Sequence of chain A:
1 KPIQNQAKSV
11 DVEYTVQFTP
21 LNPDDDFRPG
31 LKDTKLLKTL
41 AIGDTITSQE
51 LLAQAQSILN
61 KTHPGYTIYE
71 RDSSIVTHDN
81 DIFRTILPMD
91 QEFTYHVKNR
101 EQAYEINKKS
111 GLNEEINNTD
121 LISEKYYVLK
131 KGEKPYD

Sequence of chain B:
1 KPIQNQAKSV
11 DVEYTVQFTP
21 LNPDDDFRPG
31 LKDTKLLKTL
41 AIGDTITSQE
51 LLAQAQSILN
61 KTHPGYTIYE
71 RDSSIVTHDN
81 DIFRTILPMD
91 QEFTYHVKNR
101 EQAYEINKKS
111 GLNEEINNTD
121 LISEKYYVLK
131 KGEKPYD

The following describes two proteins that form a bound complex.

Residue-level contacts at the interface:
Residue I86 in chain B contacts residue L87 in chain A (closest heavy-atom distance 3.3 Å).
Residue D90 in chain B is in contact with residue R84 in chain A (closest heavy-atom distance 2.7 Å).
Residue E70 in chain B is in contact with residue R84 in chain A (closest heavy-atom distance 4.6 Å).
Residue R84 in chain B interacts with residue M89 in chain A (closest heavy-atom distance 4.6 Å).
Residue R84 in chain B interacts with residue Q91 in chain A (closest heavy-atom distance 3.9 Å).
Residue M89 in chain B contacts residue R84 in chain A (closest heavy-atom distance 4.2 Å).
Residue Q91 in chain B interacts with residue R84 in chain A (closest heavy-atom distance 4.8 Å).
Residue I86 in chain B is in contact with residue P88 in chain A (closest heavy-atom distance 3.8 Å).
Residue R84 in chain B is in contact with residue D90 in chain A (closest heavy-atom distance 2.7 Å).
Residue P88 in chain B contacts residue I86 in chain A (closest heavy-atom distance 3.8 Å).
Residue I75 in chain B is in contact with residue M89 in chain A (closest heavy-atom distance 3.9 Å).
Residue I86 in chain B is in contact with residue M89 in chain A (closest heavy-atom distance 3.7 Å).
Residue M89 in chain B is in contact with residue I86 in chain A (closest heavy-atom distance 3.3 Å).
Residue F83 in chain B is in contact with residue Q91 in chain A (closest heavy-atom distance 3.3 Å).
Residue I82 in chain B interacts with residue D90 in chain A (closest heavy-atom distance 3.9 Å).
Residue Q91 in chain B interacts with residue F83 in chain A (closest heavy-atom distance 3.3 Å).
Residue R84 in chain B interacts with residue E70 in chain A (closest heavy-atom distance 4.9 Å).
Residue I86 in chain B interacts with residue I86 in chain A (closest heavy-atom distance 4.2 Å).
Residue D90 in chain B interacts with residue I82 in chain A (closest heavy-atom distance 3.7 Å).
Residue D90 in chain B contacts residue F83 in chain A (closest heavy-atom distance 3.4 Å).
Residue F83 in chain B is in contact with residue D90 in chain A (closest heavy-atom distance 3.4 Å).
Residue M89 in chain B contacts residue I75 in chain A (closest heavy-atom distance 3.7 Å).
Residue L87 in chain B is in contact with residue I86 in chain A (closest heavy-atom distance 2.8 Å).